Sequence of chain B:
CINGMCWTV

This data describes a binding interaction between two proteins.

Residue-level contacts at the interface:
Residue Y159 in chain A interacts with residue M5 in chain B (closest heavy-atom distance 4.6 Å).
Residue Y7 in chain A interacts with residue I2 in chain B (closest heavy-atom distance 3.1 Å).
Residue V152 in chain A is in contact with residue W7 in chain B (closest heavy-atom distance 3.5 Å).
Residue V76 in chain A is in contact with residue T8 in chain B (closest heavy-atom distance 3.3 Å).
Residue W147 in chain A contacts residue V9 in chain B (closest heavy-atom distance 3.8 Å).
Residue H70 in chain A interacts with residue C6 in chain B (closest heavy-atom distance 3.7 Å).
Residue L156 in chain A interacts with residue N3 in chain B (closest heavy-atom distance 3.1 Å).
Residue D77 in chain A is in contact with residue W7 in chain B (closest heavy-atom distance 4.7 Å).
Residue Y116 in chain A contacts residue V9 in chain B (closest heavy-atom distance 3.8 Å).
Residue R97 in chain A contacts residue W7 in chain B (closest heavy-atom distance 4.2 Å).
Residue Y99 in chain A interacts with residue I2 in chain B (closest heavy-atom distance 3.4 Å).
Residue T73 in chain A is in contact with residue W7 in chain B (closest heavy-atom distance 3.5 Å).
Residue Q155 in chain A is in contact with residue M5 in chain B (closest heavy-atom distance 3.3 Å).
Residue Y159 in chain A is in contact with residue N3 in chain B (closest heavy-atom distance 3.6 Å).
Residue Y84 in chain A is in contact with residue V9 in chain B (closest heavy-atom distance 2.8 Å).
Residue A150 in chain A interacts with residue W7 in chain B (closest heavy-atom distance 4.3 Å).
Residue W167 in chain A interacts with residue C1 in chain B (closest heavy-atom distance 3.5 Å).
Residue K146 in chain A is in contact with residue V9 in chain B (closest heavy-atom distance 3.2 Å).
Residue T143 in chain A is in contact with residue T8 in chain B (closest heavy-atom distance 5.0 Å).
Residue D77 in chain A interacts with residue V9 in chain B (closest heavy-atom distance 2.9 Å).
Residue V67 in chain A contacts residue I2 in chain B (closest heavy-atom distance 3.5 Å).
Residue F9 in chain A interacts with residue I2 in chain B (closest heavy-atom distance 4.5 Å).
Residue W147 in chain A is in contact with residue W7 in chain B (closest heavy-atom distance 3.9 Å).
Residue T143 in chain A is in contact with residue V9 in chain B (closest heavy-atom distance 2.8 Å).
Residue K66 in chain A contacts residue N3 in chain B (closest heavy-atom distance 4.2 Å).
Residue A69 in chain A interacts with residue C6 in chain B (closest heavy-atom distance 4.7 Å).
Residue Y123 in chain A is in contact with residue V9 in chain B (closest heavy-atom distance 4.2 Å).
Residue K66 in chain A is in contact with residue I2 in chain B (closest heavy-atom distance 2.8 Å).
Residue F33 in chain A interacts with residue C1 in chain B (closest heavy-atom distance 4.8 Å).
Residue E63 in chain A contacts residue C1 in chain B (closest heavy-atom distance 3.5 Å).
Residue Y7 in chain A is in contact with residue C1 in chain B (closest heavy-atom distance 2.8 Å).
Residue E63 in chain A contacts residue I2 in chain B (closest heavy-atom distance 3.0 Å).
Residue L81 in chain A contacts residue V9 in chain B (closest heavy-atom distance 4.0 Å).
Residue Y159 in chain A interacts with residue C1 in chain B (closest heavy-atom distance 2.6 Å).
Residue K146 in chain A is in contact with residue T8 in chain B (closest heavy-atom distance 3.1 Å).
Residue L156 in chain A interacts with residue W7 in chain B (closest heavy-atom distance 4.4 Å).
Residue Q155 in chain A is in contact with residue W7 in chain B (closest heavy-atom distance 3.2 Å).
Residue T80 in chain A is in contact with residue V9 in chain B (closest heavy-atom distance 3.8 Å).
Residue H70 in chain A interacts with residue N3 in chain B (closest heavy-atom distance 3.0 Å).
Residue Q155 in chain A interacts with residue N3 in chain B (closest heavy-atom distance 4.8 Å).
Residue Y159 in chain A interacts with residue I2 in chain B (closest heavy-atom distance 3.9 Å).
Residue T80 in chain A is in contact with residue T8 in chain B (closest heavy-atom distance 4.5 Å).
Residue T73 in chain A is in contact with residue T8 in chain B (closest heavy-atom distance 4.1 Å).
Residue T163 in chain A contacts residue C1 in chain B (closest heavy-atom distance 3.7 Å).
Residue K66 in chain A contacts residue C1 in chain B (closest heavy-atom distance 3.5 Å).
Residue K66 in chain A contacts residue G4 in chain B (closest heavy-atom distance 3.4 Å).
Residue W147 in chain A is in contact with residue T8 in chain B (closest heavy-atom distance 2.9 Å).
Residue Y171 in chain A is in contact with residue C1 in chain B (closest heavy-atom distance 2.7 Å).
Residue H70 in chain A contacts residue I2 in chain B (closest heavy-atom distance 4.0 Å).
Residue M45 in chain A is in contact with residue I2 in chain B (closest heavy-atom distance 4.1 Å).
Residue M5 in chain A contacts residue C1 in chain B (closest heavy-atom distance 3.9 Å).
Residue Y59 in chain A contacts residue C1 in chain B (closest heavy-atom distance 4.2 Å).
Residue Y99 in chain A contacts residue N3 in chain B (closest heavy-atom distance 3.0 Å).
Residue D77 in chain A interacts with residue T8 in chain B (closest heavy-atom distance 2.5 Å).
Residue T73 in chain A is in contact with residue C6 in chain B (closest heavy-atom distance 3.4 Å).

Sequence of chain A:
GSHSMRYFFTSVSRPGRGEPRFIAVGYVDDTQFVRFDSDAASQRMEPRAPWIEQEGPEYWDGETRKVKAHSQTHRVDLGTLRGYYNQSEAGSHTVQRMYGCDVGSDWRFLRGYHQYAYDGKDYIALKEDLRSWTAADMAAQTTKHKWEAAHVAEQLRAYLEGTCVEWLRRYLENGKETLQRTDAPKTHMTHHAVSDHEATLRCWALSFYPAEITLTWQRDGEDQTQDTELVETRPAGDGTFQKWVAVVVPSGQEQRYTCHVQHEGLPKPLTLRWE